Contacts between the two chains:
Residue Q21 in the second protein interacts with residue Q9 in the first protein (closest heavy-atom distance 3.3 Å).
Residue S23 in the second protein is in contact with residue S5 in the first protein (closest heavy-atom distance 4.5 Å).
Residue G25 in the second protein is in contact with residue L3 in the first protein (closest heavy-atom distance 5.0 Å).
Residue S23 in the second protein is in contact with residue Q7 in the first protein (closest heavy-atom distance 4.2 Å).
Residue Q21 in the second protein interacts with residue Q7 in the first protein (closest heavy-atom distance 3.8 Å).
Residue S22 in the second protein is in contact with residue Q7 in the first protein (closest heavy-atom distance 2.5 Å).
Residue W24 in the second protein is in contact with residue S5 in the first protein (closest heavy-atom distance 3.3 Å).
Residue M26 in the second protein is in contact with residue L3 in the first protein (closest heavy-atom distance 3.7 Å).
Residue Q21 in the second protein interacts with residue N8 in the first protein (closest heavy-atom distance 4.2 Å).

These two protein chains interact to form a complex.

Sequence of the first protein:
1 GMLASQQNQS

Sequence of the second protein:
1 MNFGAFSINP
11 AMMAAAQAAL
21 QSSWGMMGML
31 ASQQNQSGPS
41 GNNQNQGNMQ